Sequence of chain A:
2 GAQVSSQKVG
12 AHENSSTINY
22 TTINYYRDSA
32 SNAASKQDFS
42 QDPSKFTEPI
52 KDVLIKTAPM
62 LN

The following describes two proteins that form a bound complex.

Sequence of chain B:
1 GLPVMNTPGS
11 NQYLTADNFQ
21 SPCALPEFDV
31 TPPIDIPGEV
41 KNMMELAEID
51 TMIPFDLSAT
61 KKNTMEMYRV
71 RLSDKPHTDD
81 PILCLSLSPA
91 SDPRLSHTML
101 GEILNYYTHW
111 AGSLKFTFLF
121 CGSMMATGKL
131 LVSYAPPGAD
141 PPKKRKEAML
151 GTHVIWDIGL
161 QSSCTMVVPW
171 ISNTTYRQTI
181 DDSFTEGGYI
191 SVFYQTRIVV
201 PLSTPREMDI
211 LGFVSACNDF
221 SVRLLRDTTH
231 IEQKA

Interface contacts:
Residue Q20 in chain B is in contact with residue N33 in chain A (closest heavy-atom distance 4.9 Å).
Residue S21 in chain B is in contact with residue S32 in chain A (closest heavy-atom distance 5.0 Å).
Residue Q20 in chain B contacts residue A34 in chain A (closest heavy-atom distance 4.9 Å).